These two protein chains interact to form a complex.

Sequence of protein 2:
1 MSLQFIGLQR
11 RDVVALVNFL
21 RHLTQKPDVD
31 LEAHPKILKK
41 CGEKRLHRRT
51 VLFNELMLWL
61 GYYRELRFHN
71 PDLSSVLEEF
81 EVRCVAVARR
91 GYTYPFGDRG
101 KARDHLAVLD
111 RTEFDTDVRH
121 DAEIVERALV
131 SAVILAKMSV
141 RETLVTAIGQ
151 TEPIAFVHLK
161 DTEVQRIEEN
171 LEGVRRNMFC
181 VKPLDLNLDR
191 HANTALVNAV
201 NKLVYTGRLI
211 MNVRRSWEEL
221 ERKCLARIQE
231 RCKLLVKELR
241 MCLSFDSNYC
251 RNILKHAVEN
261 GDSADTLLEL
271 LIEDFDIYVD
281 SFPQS

Sequence of protein 1:
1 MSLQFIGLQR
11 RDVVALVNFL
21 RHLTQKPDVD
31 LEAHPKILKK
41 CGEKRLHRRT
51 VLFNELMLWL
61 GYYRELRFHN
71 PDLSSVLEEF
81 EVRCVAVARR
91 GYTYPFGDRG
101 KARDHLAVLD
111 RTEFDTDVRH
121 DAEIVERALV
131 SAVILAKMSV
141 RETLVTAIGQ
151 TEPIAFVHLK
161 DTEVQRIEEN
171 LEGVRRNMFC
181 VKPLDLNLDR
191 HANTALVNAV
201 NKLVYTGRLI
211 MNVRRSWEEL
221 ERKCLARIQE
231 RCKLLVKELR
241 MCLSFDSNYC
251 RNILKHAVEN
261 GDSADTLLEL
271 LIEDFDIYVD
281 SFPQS

Contacts between the two chains:
Residue R67 in protein 1 interacts with residue N187 in protein 2 (closest heavy-atom distance 3.5 Å).
Residue D262 in protein 1 is in contact with residue N187 in protein 2 (closest heavy-atom distance 3.7 Å).
Residue D262 in protein 1 contacts residue R190 in protein 2 (closest heavy-atom distance 4.7 Å).
Residue N260 in protein 1 contacts residue H191 in protein 2 (closest heavy-atom distance 2.8 Å).
Residue E259 in protein 1 contacts residue H191 in protein 2 (closest heavy-atom distance 4.9 Å).
Residue D262 in protein 1 contacts residue D189 in protein 2 (closest heavy-atom distance 3.0 Å).
Residue D262 in protein 1 interacts with residue L188 in protein 2 (closest heavy-atom distance 3.8 Å).
Residue R67 in protein 1 interacts with residue L186 in protein 2 (closest heavy-atom distance 4.5 Å).
Residue D265 in protein 1 interacts with residue N187 in protein 2 (closest heavy-atom distance 4.7 Å).
Residue E113 in protein 1 interacts with residue R89 in protein 2 (closest heavy-atom distance 4.6 Å).